This data describes a binding interaction between two proteins.

Sequence of the first protein:
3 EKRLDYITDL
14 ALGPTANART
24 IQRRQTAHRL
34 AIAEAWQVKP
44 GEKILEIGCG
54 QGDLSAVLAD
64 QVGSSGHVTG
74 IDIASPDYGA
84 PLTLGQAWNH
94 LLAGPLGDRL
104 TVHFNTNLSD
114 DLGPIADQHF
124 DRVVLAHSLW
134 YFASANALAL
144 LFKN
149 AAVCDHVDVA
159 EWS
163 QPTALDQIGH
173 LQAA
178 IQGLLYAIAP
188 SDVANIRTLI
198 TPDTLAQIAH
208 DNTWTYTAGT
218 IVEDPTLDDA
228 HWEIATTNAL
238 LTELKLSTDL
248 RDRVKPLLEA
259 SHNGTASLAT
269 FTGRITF

Contacts between the two chains:
Residue L167 in the first protein interacts with residue T165 in the second protein (closest heavy-atom distance 3.7 Å).
Residue L167 in the first protein is in contact with residue P164 in the second protein (closest heavy-atom distance 3.9 Å).
Residue T201 in the first protein contacts residue P253 in the second protein (closest heavy-atom distance 4.2 Å).
Residue T198 in the first protein is in contact with residue A257 in the second protein (closest heavy-atom distance 4.5 Å).
Residue A184 in the first protein contacts residue L247 in the second protein (closest heavy-atom distance 3.4 Å).
Residue R250 in the first protein contacts residue A136 in the second protein (closest heavy-atom distance 2.9 Å).
Residue L167 in the first protein interacts with residue A166 in the second protein (closest heavy-atom distance 3.4 Å).
Residue D246 in the first protein interacts with residue A184 in the second protein (closest heavy-atom distance 4.3 Å).
Residue L167 in the first protein is in contact with residue L167 in the second protein (closest heavy-atom distance 3.5 Å).
Residue P253 in the first protein is in contact with residue I197 in the second protein (closest heavy-atom distance 4.5 Å).
Residue T165 in the first protein is in contact with residue L167 in the second protein (closest heavy-atom distance 3.6 Å).
Residue N261 in the first protein interacts with residue Q163 in the second protein (closest heavy-atom distance 3.3 Å).
Residue P253 in the first protein interacts with residue L196 in the second protein (closest heavy-atom distance 3.4 Å).
Residue A166 in the first protein interacts with residue L167 in the second protein (closest heavy-atom distance 3.4 Å).
Residue I170 in the first protein interacts with residue L173 in the second protein (closest heavy-atom distance 3.7 Å).
Residue P164 in the first protein interacts with residue I170 in the second protein (closest heavy-atom distance 3.8 Å).
Residue L181 in the first protein is in contact with residue V251 in the second protein (closest heavy-atom distance 4.3 Å).
Residue L173 in the first protein contacts residue N261 in the second protein (closest heavy-atom distance 4.5 Å).
Residue L181 in the first protein is in contact with residue L181 in the second protein (closest heavy-atom distance 3.6 Å).
Residue E256 in the first protein is in contact with residue T201 in the second protein (closest heavy-atom distance 3.3 Å).
Residue H260 in the first protein is in contact with residue Q163 in the second protein (closest heavy-atom distance 3.2 Å).
Residue R250 in the first protein interacts with residue T195 in the second protein (closest heavy-atom distance 2.9 Å).
Residue R250 in the first protein interacts with residue R194 in the second protein (closest heavy-atom distance 3.1 Å).
Residue Q163 in the first protein interacts with residue N261 in the second protein (closest heavy-atom distance 3.4 Å).
Residue P164 in the first protein interacts with residue N261 in the second protein (closest heavy-atom distance 3.6 Å).
Residue R250 in the first protein interacts with residue Y183 in the second protein (closest heavy-atom distance 4.1 Å).
Residue I170 in the first protein is in contact with residue P164 in the second protein (closest heavy-atom distance 3.7 Å).
Residue R250 in the first protein contacts residue L181 in the second protein (closest heavy-atom distance 4.4 Å).
Residue H260 in the first protein interacts with residue D200 in the second protein (closest heavy-atom distance 2.9 Å).
Residue L196 in the first protein contacts residue L254 in the second protein (closest heavy-atom distance 3.4 Å).
Residue D200 in the first protein interacts with residue E256 in the second protein (closest heavy-atom distance 3.4 Å).
Residue L181 in the first protein contacts residue L254 in the second protein (closest heavy-atom distance 3.3 Å).
Residue P253 in the first protein is in contact with residue T198 in the second protein (closest heavy-atom distance 3.7 Å).
Residue V251 in the first protein interacts with residue L181 in the second protein (closest heavy-atom distance 3.7 Å).
Residue E256 in the first protein is in contact with residue T198 in the second protein (closest heavy-atom distance 2.7 Å).
Residue R194 in the first protein interacts with residue R250 in the second protein (closest heavy-atom distance 3.2 Å).
Residue L247 in the first protein contacts residue A184 in the second protein (closest heavy-atom distance 3.3 Å).
Residue N261 in the first protein is in contact with residue L173 in the second protein (closest heavy-atom distance 4.5 Å).
Residue L173 in the first protein interacts with residue Q174 in the second protein (closest heavy-atom distance 4.1 Å).
Residue Q163 in the first protein is in contact with residue H260 in the second protein (closest heavy-atom distance 3.2 Å).
Residue T195 in the first protein is in contact with residue R250 in the second protein (closest heavy-atom distance 3.0 Å).
Residue R250 in the first protein contacts residue S137 in the second protein (closest heavy-atom distance 4.3 Å).
Residue T198 in the first protein is in contact with residue E256 in the second protein (closest heavy-atom distance 4.3 Å).
Residue Q174 in the first protein interacts with residue L173 in the second protein (closest heavy-atom distance 4.0 Å).
Residue R250 in the first protein interacts with residue A184 in the second protein (closest heavy-atom distance 3.4 Å).
Residue A184 in the first protein is in contact with residue D246 in the second protein (closest heavy-atom distance 4.2 Å).
Residue N261 in the first protein is in contact with residue P164 in the second protein (closest heavy-atom distance 3.9 Å).
Residue I185 in the first protein interacts with residue I185 in the second protein (closest heavy-atom distance 3.4 Å).
Residue P164 in the first protein is in contact with residue L167 in the second protein (closest heavy-atom distance 3.7 Å).
Residue I185 in the first protein contacts residue L181 in the second protein (closest heavy-atom distance 4.1 Å).
Residue I170 in the first protein contacts residue I170 in the second protein (closest heavy-atom distance 3.8 Å).
Residue L254 in the first protein is in contact with residue L181 in the second protein (closest heavy-atom distance 4.1 Å).
Residue I185 in the first protein interacts with residue L247 in the second protein (closest heavy-atom distance 3.9 Å).
Residue E256 in the first protein contacts residue D200 in the second protein (closest heavy-atom distance 3.6 Å).
Residue S137 in the first protein is in contact with residue R250 in the second protein (closest heavy-atom distance 4.0 Å).
Residue L254 in the first protein is in contact with residue L196 in the second protein (closest heavy-atom distance 3.6 Å).
Residue Y183 in the first protein is in contact with residue R250 in the second protein (closest heavy-atom distance 3.7 Å).
Residue L173 in the first protein contacts residue I170 in the second protein (closest heavy-atom distance 3.9 Å).
Residue A184 in the first protein interacts with residue R250 in the second protein (closest heavy-atom distance 3.3 Å).
Residue A136 in the first protein contacts residue R250 in the second protein (closest heavy-atom distance 2.5 Å).

Sequence of the second protein:
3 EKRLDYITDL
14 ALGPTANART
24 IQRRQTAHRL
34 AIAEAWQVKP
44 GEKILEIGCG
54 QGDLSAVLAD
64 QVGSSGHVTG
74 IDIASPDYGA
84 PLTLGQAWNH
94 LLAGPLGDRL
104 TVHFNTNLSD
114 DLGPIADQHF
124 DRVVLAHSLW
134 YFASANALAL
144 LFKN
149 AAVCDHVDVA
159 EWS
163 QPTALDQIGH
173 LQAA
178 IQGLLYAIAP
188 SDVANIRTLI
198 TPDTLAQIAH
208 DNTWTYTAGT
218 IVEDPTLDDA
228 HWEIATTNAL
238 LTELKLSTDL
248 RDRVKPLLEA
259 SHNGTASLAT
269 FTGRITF